Sequence of chain A:
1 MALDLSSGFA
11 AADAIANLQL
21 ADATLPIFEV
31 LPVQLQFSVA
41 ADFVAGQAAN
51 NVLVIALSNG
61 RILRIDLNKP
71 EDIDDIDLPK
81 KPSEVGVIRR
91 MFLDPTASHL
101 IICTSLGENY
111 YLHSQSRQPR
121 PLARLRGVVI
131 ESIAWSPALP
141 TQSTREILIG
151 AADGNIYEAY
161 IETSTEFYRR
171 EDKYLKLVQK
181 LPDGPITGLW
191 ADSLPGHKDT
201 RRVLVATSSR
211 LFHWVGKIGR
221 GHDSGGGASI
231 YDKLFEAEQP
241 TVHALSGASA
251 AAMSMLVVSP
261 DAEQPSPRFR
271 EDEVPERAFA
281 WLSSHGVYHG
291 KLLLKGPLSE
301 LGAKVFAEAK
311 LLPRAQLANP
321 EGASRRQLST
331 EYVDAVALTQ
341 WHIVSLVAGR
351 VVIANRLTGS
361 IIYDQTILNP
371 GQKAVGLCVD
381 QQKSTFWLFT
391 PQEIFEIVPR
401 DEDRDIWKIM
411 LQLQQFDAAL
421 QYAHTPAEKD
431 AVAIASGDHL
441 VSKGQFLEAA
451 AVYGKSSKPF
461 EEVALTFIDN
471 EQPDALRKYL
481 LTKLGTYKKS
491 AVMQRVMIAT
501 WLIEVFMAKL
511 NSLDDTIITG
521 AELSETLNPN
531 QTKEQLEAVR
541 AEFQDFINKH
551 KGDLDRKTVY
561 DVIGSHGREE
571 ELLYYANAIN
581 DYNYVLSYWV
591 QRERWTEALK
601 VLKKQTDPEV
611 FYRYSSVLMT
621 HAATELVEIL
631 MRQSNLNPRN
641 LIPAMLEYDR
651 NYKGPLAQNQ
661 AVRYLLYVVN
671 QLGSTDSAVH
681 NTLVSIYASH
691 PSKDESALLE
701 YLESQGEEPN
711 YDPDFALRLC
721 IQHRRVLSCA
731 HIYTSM

Residue-level contacts at the interface:
Residue E569 in chain A is in contact with residue R46 in chain B (closest heavy-atom distance 2.7 Å).
Residue R594 in chain A contacts residue E54 in chain B (closest heavy-atom distance 2.8 Å).
Residue M497 in chain A interacts with residue T373 in chain B (closest heavy-atom distance 3.9 Å).
Residue I468 in chain A is in contact with residue Y364 in chain B (closest heavy-atom distance 3.1 Å).
Residue I518 in chain A is in contact with residue G73 in chain B (closest heavy-atom distance 3.8 Å).
Residue I517 in chain A contacts residue F89 in chain B (closest heavy-atom distance 3.2 Å).
Residue E461 in chain A contacts residue V380 in chain B (closest heavy-atom distance 3.9 Å).
Residue T519 in chain A interacts with residue A69 in chain B (closest heavy-atom distance 3.9 Å).
Residue R594 in chain A is in contact with residue D83 in chain B (closest heavy-atom distance 3.0 Å).
Residue T596 in chain A interacts with residue E54 in chain B (closest heavy-atom distance 3.1 Å).
Residue E593 in chain A interacts with residue H51 in chain B (closest heavy-atom distance 3.9 Å).
Residue L536 in chain A is in contact with residue R82 in chain B (closest heavy-atom distance 3.8 Å).
Residue D514 in chain A is in contact with residue A78 in chain B (closest heavy-atom distance 3.2 Å).
Residue D514 in chain A is in contact with residue R82 in chain B (closest heavy-atom distance 3.2 Å).
Residue I518 in chain A contacts residue L81 in chain B (closest heavy-atom distance 3.9 Å).
Residue E570 in chain A is in contact with residue D83 in chain B (closest heavy-atom distance 3.7 Å).
Residue I468 in chain A interacts with residue Q387 in chain B (closest heavy-atom distance 3.6 Å).
Residue F460 in chain A contacts residue L383 in chain B (closest heavy-atom distance 3.7 Å).
Residue W501 in chain A is in contact with residue Q387 in chain B (closest heavy-atom distance 2.8 Å).
Residue A521 in chain A contacts residue F91 in chain B (closest heavy-atom distance 3.5 Å).
Residue S512 in chain A interacts with residue R327 in chain B (closest heavy-atom distance 2.7 Å).
Residue Y652 in chain A is in contact with residue D249 in chain B (closest heavy-atom distance 3.8 Å).
Residue R592 in chain A interacts with residue K47 in chain B (closest heavy-atom distance 3.4 Å).
Residue A464 in chain A contacts residue Q387 in chain B (closest heavy-atom distance 3.9 Å).
Residue E522 in chain A interacts with residue K66 in chain B (closest heavy-atom distance 3.5 Å).
Residue E570 in chain A contacts residue T80 in chain B (closest heavy-atom distance 2.8 Å).
Residue I518 in chain A contacts residue A78 in chain B (closest heavy-atom distance 3.3 Å).
Residue K533 in chain A interacts with residue D87 in chain B (closest heavy-atom distance 2.7 Å).
Residue M497 in chain A contacts residue V380 in chain B (closest heavy-atom distance 3.8 Å).
Residue D514 in chain A contacts residue S79 in chain B (closest heavy-atom distance 3.1 Å).
Residue I518 in chain A contacts residue A69 in chain B (closest heavy-atom distance 3.0 Å).
Residue G654 in chain A interacts with residue D249 in chain B (closest heavy-atom distance 3.0 Å).
Residue D515 in chain A interacts with residue K77 in chain B (closest heavy-atom distance 2.9 Å).
Residue E593 in chain A contacts residue K47 in chain B (closest heavy-atom distance 2.9 Å).
Residue I498 in chain A interacts with residue V380 in chain B (closest heavy-atom distance 3.8 Å).
Residue L465 in chain A is in contact with residue Y364 in chain B (closest heavy-atom distance 3.4 Å).
Residue K653 in chain A interacts with residue D249 in chain B (closest heavy-atom distance 2.9 Å).
Residue R568 in chain A interacts with residue S79 in chain B (closest heavy-atom distance 3.3 Å).
Residue A508 in chain A is in contact with residue K328 in chain B (closest heavy-atom distance 4.0 Å).
Residue S524 in chain A is in contact with residue F91 in chain B (closest heavy-atom distance 3.8 Å).
Residue E471 in chain A interacts with residue K394 in chain B (closest heavy-atom distance 3.0 Å).
Residue R592 in chain A interacts with residue L50 in chain B (closest heavy-atom distance 3.8 Å).
Residue I517 in chain A contacts residue A78 in chain B (closest heavy-atom distance 3.8 Å).
Residue R594 in chain A is in contact with residue Y84 in chain B (closest heavy-atom distance 3.2 Å).
Residue Q591 in chain A is in contact with residue K47 in chain B (closest heavy-atom distance 3.3 Å).
Residue W501 in chain A interacts with residue P384 in chain B (closest heavy-atom distance 3.6 Å).
Residue T519 in chain A is in contact with residue Q295 in chain B (closest heavy-atom distance 3.3 Å).
Residue E570 in chain A interacts with residue S79 in chain B (closest heavy-atom distance 2.5 Å).
Residue E525 in chain A is in contact with residue N94 in chain B (closest heavy-atom distance 2.9 Å).
Residue I518 in chain A is in contact with residue K77 in chain B (closest heavy-atom distance 3.5 Å).
Residue Q591 in chain A is in contact with residue D43 in chain B (closest heavy-atom distance 2.8 Å).
Residue H566 in chain A interacts with residue R42 in chain B (closest heavy-atom distance 3.9 Å).
Residue R592 in chain A interacts with residue Y84 in chain B (closest heavy-atom distance 3.5 Å).
Residue I518 in chain A contacts residue V76 in chain B (closest heavy-atom distance 3.5 Å).
Residue E537 in chain A contacts residue R82 in chain B (closest heavy-atom distance 3.2 Å).
Residue S512 in chain A interacts with residue K328 in chain B (closest heavy-atom distance 3.5 Å).
Residue I517 in chain A contacts residue F91 in chain B (closest heavy-atom distance 3.5 Å).
Residue G520 in chain A contacts residue F91 in chain B (closest heavy-atom distance 3.4 Å).
Residue M497 in chain A interacts with residue K377 in chain B (closest heavy-atom distance 3.6 Å).
Residue I518 in chain A contacts residue F91 in chain B (closest heavy-atom distance 3.7 Å).

Sequence of chain B:
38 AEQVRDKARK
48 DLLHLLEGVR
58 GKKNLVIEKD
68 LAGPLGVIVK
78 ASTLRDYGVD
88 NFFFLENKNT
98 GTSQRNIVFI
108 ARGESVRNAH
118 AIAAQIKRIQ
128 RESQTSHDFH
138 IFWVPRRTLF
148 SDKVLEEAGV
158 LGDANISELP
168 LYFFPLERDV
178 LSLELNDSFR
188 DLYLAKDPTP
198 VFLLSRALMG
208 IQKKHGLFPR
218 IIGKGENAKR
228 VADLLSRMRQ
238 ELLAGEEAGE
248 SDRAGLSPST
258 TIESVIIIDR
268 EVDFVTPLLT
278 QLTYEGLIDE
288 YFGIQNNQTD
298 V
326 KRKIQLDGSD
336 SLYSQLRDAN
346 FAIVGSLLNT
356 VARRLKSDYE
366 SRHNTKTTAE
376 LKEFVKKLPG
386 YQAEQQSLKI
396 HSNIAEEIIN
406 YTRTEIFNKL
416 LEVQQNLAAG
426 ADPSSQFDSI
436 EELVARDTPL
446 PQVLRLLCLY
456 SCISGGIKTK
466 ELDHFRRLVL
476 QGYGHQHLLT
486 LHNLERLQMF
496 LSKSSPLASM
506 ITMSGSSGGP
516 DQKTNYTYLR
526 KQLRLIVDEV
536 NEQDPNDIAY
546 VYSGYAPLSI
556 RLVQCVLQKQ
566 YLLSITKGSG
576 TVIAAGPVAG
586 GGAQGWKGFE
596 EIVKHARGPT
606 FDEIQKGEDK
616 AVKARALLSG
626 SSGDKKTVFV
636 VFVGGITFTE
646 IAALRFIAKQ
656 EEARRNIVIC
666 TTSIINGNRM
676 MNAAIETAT

This data describes a binding interaction between two proteins.